Contacts between the two chains:
Residue N100 in chain B interacts with residue A12 in chain A (closest heavy-atom distance 4.2 Å).
Residue F102 in chain B interacts with residue G13 in chain A (closest heavy-atom distance 3.5 Å).
Residue N100 in chain B is in contact with residue G13 in chain A (closest heavy-atom distance 3.2 Å).
Residue G77 in chain B interacts with residue N2 in chain A (closest heavy-atom distance 3.4 Å).
Residue G58 in chain B contacts residue G13 in chain A (closest heavy-atom distance 3.3 Å).
Residue H96 in chain B is in contact with residue G13 in chain A (closest heavy-atom distance 4.6 Å).
Residue I137 in chain B contacts residue L3 in chain A (closest heavy-atom distance 4.0 Å).
Residue R79 in chain B is in contact with residue L3 in chain A (closest heavy-atom distance 3.6 Å).
Residue F102 in chain B interacts with residue V11 in chain A (closest heavy-atom distance 3.9 Å).
Residue G77 in chain B is in contact with residue G1 in chain A (closest heavy-atom distance 2.8 Å).
Residue D57 in chain B is in contact with residue G13 in chain A (closest heavy-atom distance 4.2 Å).
Residue L62 in chain B is in contact with residue D5 in chain A (closest heavy-atom distance 3.5 Å).
Residue I137 in chain B contacts residue V11 in chain A (closest heavy-atom distance 3.9 Å).
Residue D57 in chain B is in contact with residue A12 in chain A (closest heavy-atom distance 4.1 Å).
Residue L62 in chain B contacts residue L8 in chain A (closest heavy-atom distance 3.4 Å).
Residue L25 in chain B interacts with residue G13 in chain A (closest heavy-atom distance 4.3 Å).
Residue N60 in chain B is in contact with residue V11 in chain A (closest heavy-atom distance 3.0 Å).
Residue N60 in chain B interacts with residue L8 in chain A (closest heavy-atom distance 4.2 Å).
Residue N60 in chain B is in contact with residue A12 in chain A (closest heavy-atom distance 4.2 Å).
Residue L62 in chain B contacts residue E9 in chain A (closest heavy-atom distance 3.6 Å).
Residue I137 in chain B contacts residue L8 in chain A (closest heavy-atom distance 4.7 Å).
Residue S59 in chain B contacts residue G13 in chain A (closest heavy-atom distance 2.9 Å).
Residue L65 in chain B interacts with residue L8 in chain A (closest heavy-atom distance 3.6 Å).
Residue N60 in chain B is in contact with residue E9 in chain A (closest heavy-atom distance 3.3 Å).
Residue A61 in chain B is in contact with residue L8 in chain A (closest heavy-atom distance 3.5 Å).
Residue G77 in chain B is in contact with residue L3 in chain A (closest heavy-atom distance 3.6 Å).
Residue A61 in chain B interacts with residue V11 in chain A (closest heavy-atom distance 2.8 Å).
Residue H96 in chain B contacts residue A12 in chain A (closest heavy-atom distance 2.9 Å).
Residue H101 in chain B interacts with residue G13 in chain A (closest heavy-atom distance 3.8 Å).
Residue H96 in chain B is in contact with residue V11 in chain A (closest heavy-atom distance 3.5 Å).
Residue S59 in chain B interacts with residue A12 in chain A (closest heavy-atom distance 3.2 Å).
Residue G28 in chain B interacts with residue G13 in chain A (closest heavy-atom distance 4.7 Å).
Residue Y78 in chain B interacts with residue N2 in chain A (closest heavy-atom distance 3.4 Å).
Residue H101 in chain B interacts with residue A12 in chain A (closest heavy-atom distance 4.5 Å).
Residue C27 in chain B interacts with residue G13 in chain A (closest heavy-atom distance 3.6 Å).
Residue F99 in chain B is in contact with residue A12 in chain A (closest heavy-atom distance 3.8 Å).
Residue S59 in chain B interacts with residue V11 in chain A (closest heavy-atom distance 4.0 Å).
Residue Y78 in chain B interacts with residue G1 in chain A (closest heavy-atom distance 3.7 Å).
Residue F102 in chain B is in contact with residue A12 in chain A (closest heavy-atom distance 4.0 Å).
Residue G77 in chain B is in contact with residue L8 in chain A (closest heavy-atom distance 4.0 Å).
Residue K76 in chain B is in contact with residue G1 in chain A (closest heavy-atom distance 3.9 Å).
Residue Y78 in chain B interacts with residue L3 in chain A (closest heavy-atom distance 3.5 Å).
Residue L139 in chain B is in contact with residue L8 in chain A (closest heavy-atom distance 4.3 Å).
Residue R79 in chain B interacts with residue N2 in chain A (closest heavy-atom distance 2.9 Å).

Sequence of chain A:
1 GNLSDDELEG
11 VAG

The following describes two proteins that form a bound complex.

Sequence of chain B:
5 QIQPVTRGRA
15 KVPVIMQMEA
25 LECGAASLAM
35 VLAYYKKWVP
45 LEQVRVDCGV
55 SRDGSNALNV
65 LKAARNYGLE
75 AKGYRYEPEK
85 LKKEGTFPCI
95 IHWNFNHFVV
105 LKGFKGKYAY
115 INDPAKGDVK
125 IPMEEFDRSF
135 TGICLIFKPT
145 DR